Residue-level contacts at the interface:
Residue S126 in chain A interacts with residue T91 in chain B (closest heavy-atom distance 3.9 Å).
Residue L24 in chain A interacts with residue F71 in chain B (closest heavy-atom distance 3.6 Å).
Residue L133 in chain A interacts with residue F63 in chain B (closest heavy-atom distance 3.5 Å).
Residue I129 in chain A is in contact with residue Q77 in chain B (closest heavy-atom distance 4.1 Å).
Residue R90 in chain A interacts with residue N102 in chain B (closest heavy-atom distance 3.8 Å).
Residue I136 in chain A is in contact with residue R66 in chain B (closest heavy-atom distance 3.6 Å).
Residue D141 in chain A interacts with residue G104 in chain B (closest heavy-atom distance 3.6 Å).
Residue F140 in chain A is in contact with residue D62 in chain B (closest heavy-atom distance 3.2 Å).
Residue G137 in chain A contacts residue G104 in chain B (closest heavy-atom distance 3.2 Å).
Residue D141 in chain A contacts residue W103 in chain B (closest heavy-atom distance 3.5 Å).
Residue I129 in chain A interacts with residue L78 in chain B (closest heavy-atom distance 3.3 Å).
Residue V122 in chain A is in contact with residue L78 in chain B (closest heavy-atom distance 3.8 Å).
Residue G137 in chain A contacts residue F63 in chain B (closest heavy-atom distance 3.4 Å).
Residue D138 in chain A is in contact with residue N102 in chain B (closest heavy-atom distance 2.9 Å).
Residue D141 in chain A is in contact with residue N102 in chain B (closest heavy-atom distance 3.6 Å).
Residue F140 in chain A is in contact with residue F63 in chain B (closest heavy-atom distance 3.3 Å).
Residue S126 in chain A is in contact with residue R88 in chain B (closest heavy-atom distance 3.4 Å).
Residue D138 in chain A interacts with residue R105 in chain B (closest heavy-atom distance 2.9 Å).
Residue R90 in chain A interacts with residue R105 in chain B (closest heavy-atom distance 3.9 Å).
Residue D141 in chain A is in contact with residue Y161 in chain B (closest heavy-atom distance 3.4 Å).
Residue L133 in chain A interacts with residue A108 in chain B (closest heavy-atom distance 3.7 Å).
Residue E22 in chain A interacts with residue D70 in chain B (closest heavy-atom distance 3.3 Å).
Residue R134 in chain A contacts residue L96 in chain B (closest heavy-atom distance 3.5 Å).
Residue E118 in chain A contacts residue H79 in chain B (closest heavy-atom distance 4.0 Å).
Residue A125 in chain A is in contact with residue Q77 in chain B (closest heavy-atom distance 3.5 Å).
Residue H127 in chain A is in contact with residue E95 in chain B (closest heavy-atom distance 2.5 Å).
Residue R101 in chain A interacts with residue E95 in chain B (closest heavy-atom distance 3.9 Å).
Residue R134 in chain A is in contact with residue R105 in chain B (closest heavy-atom distance 3.5 Å).
Residue S126 in chain A contacts residue L78 in chain B (closest heavy-atom distance 3.0 Å).
Residue L21 in chain A is in contact with residue F71 in chain B (closest heavy-atom distance 3.6 Å).
Residue S25 in chain A is in contact with residue F71 in chain B (closest heavy-atom distance 3.3 Å).
Residue G18 in chain A contacts residue R66 in chain B (closest heavy-atom distance 4.0 Å).
Residue L133 in chain A interacts with residue F112 in chain B (closest heavy-atom distance 3.5 Å).
Residue G18 in chain A contacts residue D70 in chain B (closest heavy-atom distance 3.6 Å).
Residue V122 in chain A contacts residue H79 in chain B (closest heavy-atom distance 4.0 Å).
Residue H127 in chain A interacts with residue T91 in chain B (closest heavy-atom distance 3.9 Å).
Residue S28 in chain A contacts residue S76 in chain B (closest heavy-atom distance 3.6 Å).
Residue S126 in chain A contacts residue V92 in chain B (closest heavy-atom distance 3.6 Å).
Residue Q132 in chain A is in contact with residue S76 in chain B (closest heavy-atom distance 4.0 Å).
Residue Q132 in chain A is in contact with residue F71 in chain B (closest heavy-atom distance 3.5 Å).
Residue F140 in chain A is in contact with residue A59 in chain B (closest heavy-atom distance 4.2 Å).
Residue A130 in chain A interacts with residue E95 in chain B (closest heavy-atom distance 3.7 Å).
Residue L131 in chain A contacts residue E95 in chain B (closest heavy-atom distance 3.8 Å).
Residue A130 in chain A interacts with residue V92 in chain B (closest heavy-atom distance 3.8 Å).
Residue L21 in chain A is in contact with residue D70 in chain B (closest heavy-atom distance 3.1 Å).
Residue E14 in chain A is in contact with residue R66 in chain B (closest heavy-atom distance 3.3 Å).
Residue R134 in chain A interacts with residue E95 in chain B (closest heavy-atom distance 3.1 Å).
Residue G137 in chain A contacts residue N102 in chain B (closest heavy-atom distance 4.2 Å).
Residue L133 in chain A is in contact with residue Y67 in chain B (closest heavy-atom distance 4.0 Å).
Residue L21 in chain A contacts residue R66 in chain B (closest heavy-atom distance 3.7 Å).
Residue R134 in chain A interacts with residue D99 in chain B (closest heavy-atom distance 3.3 Å).
Residue I136 in chain A contacts residue F71 in chain B (closest heavy-atom distance 4.2 Å).
Residue I129 in chain A interacts with residue S76 in chain B (closest heavy-atom distance 3.0 Å).
Residue I136 in chain A is in contact with residue Y67 in chain B (closest heavy-atom distance 3.5 Å).
Residue I136 in chain A interacts with residue F63 in chain B (closest heavy-atom distance 3.6 Å).
Residue R101 in chain A interacts with residue R98 in chain B (closest heavy-atom distance 3.8 Å).
Residue L133 in chain A interacts with residue V92 in chain B (closest heavy-atom distance 4.2 Å).
Residue S25 in chain A interacts with residue D70 in chain B (closest heavy-atom distance 3.2 Å).
Residue D94 in chain A contacts residue R105 in chain B (closest heavy-atom distance 4.2 Å).
Residue Q132 in chain A interacts with residue Y67 in chain B (closest heavy-atom distance 2.8 Å).

These two protein chains interact to form a complex.

Sequence of chain A:
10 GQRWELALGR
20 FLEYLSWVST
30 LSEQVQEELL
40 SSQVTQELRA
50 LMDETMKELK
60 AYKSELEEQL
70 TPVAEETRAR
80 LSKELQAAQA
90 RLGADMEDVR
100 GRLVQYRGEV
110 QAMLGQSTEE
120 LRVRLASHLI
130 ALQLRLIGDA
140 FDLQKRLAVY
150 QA

Sequence of chain B:
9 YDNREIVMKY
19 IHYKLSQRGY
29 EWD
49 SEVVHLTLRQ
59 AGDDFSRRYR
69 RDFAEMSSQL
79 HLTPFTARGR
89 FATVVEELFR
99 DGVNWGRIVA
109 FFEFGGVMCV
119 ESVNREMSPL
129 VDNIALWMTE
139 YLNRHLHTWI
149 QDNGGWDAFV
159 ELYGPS